Sequence of protein 1:
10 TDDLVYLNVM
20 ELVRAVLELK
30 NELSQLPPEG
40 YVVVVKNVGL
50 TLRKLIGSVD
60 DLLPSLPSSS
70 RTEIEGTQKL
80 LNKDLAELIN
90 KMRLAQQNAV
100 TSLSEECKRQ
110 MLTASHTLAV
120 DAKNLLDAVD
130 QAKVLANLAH

These two protein chains interact to form a complex.

Sequence of protein 2:
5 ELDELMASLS

Residue-level contacts at the interface:
Residue Y15 in protein 1 is in contact with residue L6 in protein 2 (closest heavy-atom distance 3.4 Å).
Residue V22 in protein 1 is in contact with residue L6 in protein 2 (closest heavy-atom distance 4.3 Å).
Residue Y15 in protein 1 is in contact with residue E5 in protein 2 (closest heavy-atom distance 4.2 Å).
Residue V22 in protein 1 is in contact with residue L9 in protein 2 (closest heavy-atom distance 4.4 Å).
Residue M19 in protein 1 contacts residue L9 in protein 2 (closest heavy-atom distance 3.9 Å).
Residue H115 in protein 1 contacts residue S14 in protein 2 (closest heavy-atom distance 4.2 Å).
Residue L125 in protein 1 is in contact with residue L6 in protein 2 (closest heavy-atom distance 3.9 Å).
Residue M19 in protein 1 interacts with residue L6 in protein 2 (closest heavy-atom distance 3.5 Å).
Residue L26 in protein 1 interacts with residue L9 in protein 2 (closest heavy-atom distance 3.9 Å).
Residue H115 in protein 1 contacts residue L13 in protein 2 (closest heavy-atom distance 3.8 Å).
Residue V119 in protein 1 is in contact with residue M10 in protein 2 (closest heavy-atom distance 4.5 Å).
Residue K122 in protein 1 contacts residue L6 in protein 2 (closest heavy-atom distance 3.9 Å).
Residue L26 in protein 1 interacts with residue S12 in protein 2 (closest heavy-atom distance 3.6 Å).
Residue K29 in protein 1 contacts residue L13 in protein 2 (closest heavy-atom distance 3.6 Å).
Residue K122 in protein 1 interacts with residue M10 in protein 2 (closest heavy-atom distance 3.7 Å).
Residue K122 in protein 1 contacts residue D7 in protein 2 (closest heavy-atom distance 4.8 Å).
Residue V18 in protein 1 is in contact with residue L6 in protein 2 (closest heavy-atom distance 4.3 Å).
Residue R23 in protein 1 contacts residue L9 in protein 2 (closest heavy-atom distance 3.4 Å).
Residue L26 in protein 1 interacts with residue L13 in protein 2 (closest heavy-atom distance 3.8 Å).
Residue M19 in protein 1 is in contact with residue E5 in protein 2 (closest heavy-atom distance 4.4 Å).